Interface contacts:
Residue S47 in the first protein is in contact with residue R36 in the second protein (closest heavy-atom distance 4.5 Å).
Residue L49 in the first protein is in contact with residue F31 in the second protein (closest heavy-atom distance 4.2 Å).
Residue T41 in the first protein interacts with residue S30 in the second protein (closest heavy-atom distance 3.7 Å).
Residue S47 in the first protein contacts residue H34 in the second protein (closest heavy-atom distance 3.6 Å).
Residue L49 in the first protein is in contact with residue S30 in the second protein (closest heavy-atom distance 3.4 Å).
Residue T41 in the first protein is in contact with residue S32 in the second protein (closest heavy-atom distance 4.4 Å).
Residue S47 in the first protein is in contact with residue S32 in the second protein (closest heavy-atom distance 4.3 Å).
Residue T41 in the first protein interacts with residue F31 in the second protein (closest heavy-atom distance 4.2 Å).
Residue T39 in the first protein contacts residue S30 in the second protein (closest heavy-atom distance 4.5 Å).

Sequence of the second protein:
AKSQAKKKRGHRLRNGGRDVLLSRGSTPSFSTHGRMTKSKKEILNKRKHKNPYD

This data describes a binding interaction between two proteins.

Sequence of the first protein:
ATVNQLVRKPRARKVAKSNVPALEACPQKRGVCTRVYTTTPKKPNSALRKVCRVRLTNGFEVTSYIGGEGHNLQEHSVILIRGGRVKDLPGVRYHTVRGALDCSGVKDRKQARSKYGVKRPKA